Residue-level contacts at the interface:
Residue A15 in chain A contacts residue I2 in chain B (closest heavy-atom distance 4.1 Å).
Residue I63 in chain A is in contact with residue I2 in chain B (closest heavy-atom distance 3.5 Å).
Residue S13 in chain A contacts residue A11 in chain B (closest heavy-atom distance 4.4 Å).
Residue E12 in chain A interacts with residue I2 in chain B (closest heavy-atom distance 4.9 Å).
Residue W83 in chain A interacts with residue I2 in chain B (closest heavy-atom distance 4.8 Å).
Residue E12 in chain A contacts residue A11 in chain B (closest heavy-atom distance 3.3 Å).
Residue R34 in chain A is in contact with residue I2 in chain B (closest heavy-atom distance 4.8 Å).
Residue P65 in chain A interacts with residue L4 in chain B (closest heavy-atom distance 3.6 Å).
Residue P14 in chain A contacts residue I2 in chain B (closest heavy-atom distance 4.0 Å).
Residue P65 in chain A interacts with residue A3 in chain B (closest heavy-atom distance 3.7 Å).
Residue L11 in chain A is in contact with residue I2 in chain B (closest heavy-atom distance 4.9 Å).
Residue S13 in chain A is in contact with residue I2 in chain B (closest heavy-atom distance 3.3 Å).
Residue P14 in chain A contacts residue A11 in chain B (closest heavy-atom distance 3.7 Å).
Residue P14 in chain A is in contact with residue L10 in chain B (closest heavy-atom distance 3.7 Å).
Residue P65 in chain A is in contact with residue I2 in chain B (closest heavy-atom distance 3.5 Å).
Residue A35 in chain A contacts residue I2 in chain B (closest heavy-atom distance 3.7 Å).

Sequence of chain A:
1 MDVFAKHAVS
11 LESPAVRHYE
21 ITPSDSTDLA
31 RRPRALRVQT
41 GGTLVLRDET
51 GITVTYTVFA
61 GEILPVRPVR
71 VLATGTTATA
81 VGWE

Sequence of chain B:
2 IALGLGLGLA

This data describes a binding interaction between two proteins.